Sequence of chain B:
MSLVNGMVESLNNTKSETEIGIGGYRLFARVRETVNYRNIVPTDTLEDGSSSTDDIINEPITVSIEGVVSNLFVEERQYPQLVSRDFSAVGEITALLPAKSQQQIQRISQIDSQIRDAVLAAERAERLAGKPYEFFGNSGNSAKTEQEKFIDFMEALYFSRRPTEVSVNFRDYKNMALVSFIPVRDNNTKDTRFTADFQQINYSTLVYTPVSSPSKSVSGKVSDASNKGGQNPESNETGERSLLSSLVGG

The following describes two proteins that form a bound complex.

Sequence of chain A:
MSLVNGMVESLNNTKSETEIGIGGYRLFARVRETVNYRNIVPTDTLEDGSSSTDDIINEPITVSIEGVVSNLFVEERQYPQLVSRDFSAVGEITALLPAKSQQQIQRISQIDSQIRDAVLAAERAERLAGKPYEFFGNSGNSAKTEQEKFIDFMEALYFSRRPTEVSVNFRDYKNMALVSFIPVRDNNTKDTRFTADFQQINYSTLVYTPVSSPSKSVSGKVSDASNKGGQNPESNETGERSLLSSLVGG

Residue-level contacts at the interface:
Residue R30 in chain A is in contact with residue N187 in chain B (closest heavy-atom distance 3.4 Å).
Residue T53 in chain A is in contact with residue R162 in chain B (closest heavy-atom distance 3.4 Å).
Residue L3 in chain A is in contact with residue S160 in chain B (closest heavy-atom distance 3.0 Å).
Residue F170 in chain A is in contact with residue Q147 in chain B (closest heavy-atom distance 3.3 Å).
Residue L46 in chain A contacts residue N202 in chain B (closest heavy-atom distance 3.5 Å).
Residue N39 in chain A contacts residue L178 in chain B (closest heavy-atom distance 2.7 Å).
Residue V35 in chain A is in contact with residue I182 in chain B (closest heavy-atom distance 3.5 Å).
Residue L3 in chain A contacts residue F135 in chain B (closest heavy-atom distance 3.6 Å).
Residue V41 in chain A contacts residue Q199 in chain B (closest heavy-atom distance 3.5 Å).
Residue Y37 in chain A is in contact with residue F181 in chain B (closest heavy-atom distance 2.8 Å).
Residue F170 in chain A is in contact with residue E148 in chain B (closest heavy-atom distance 2.7 Å).
Residue N169 in chain A is in contact with residue R185 in chain B (closest heavy-atom distance 2.7 Å).
Residue R38 in chain A interacts with residue V179 in chain B (closest heavy-atom distance 3.5 Å).
Residue E59 in chain A is in contact with residue Y158 in chain B (closest heavy-atom distance 2.8 Å).
Residue R38 in chain A is in contact with residue Y158 in chain B (closest heavy-atom distance 3.0 Å).
Residue L46 in chain A interacts with residue I201 in chain B (closest heavy-atom distance 3.7 Å).
Residue Y37 in chain A is in contact with residue E155 in chain B (closest heavy-atom distance 2.5 Å).
Residue Y173 in chain A is in contact with residue E155 in chain B (closest heavy-atom distance 2.6 Å).
Residue G6 in chain A interacts with residue A156 in chain B (closest heavy-atom distance 3.3 Å).
Residue G49 in chain A is in contact with residue S204 in chain B (closest heavy-atom distance 3.6 Å).
Residue L11 in chain A interacts with residue K144 in chain B (closest heavy-atom distance 3.2 Å).
Residue L3 in chain A is in contact with residue F136 in chain B (closest heavy-atom distance 3.7 Å).
Residue M7 in chain A interacts with residue F136 in chain B (closest heavy-atom distance 3.2 Å).
Residue R171 in chain A interacts with residue D152 in chain B (closest heavy-atom distance 3.1 Å).
Residue V35 in chain A is in contact with residue P183 in chain B (closest heavy-atom distance 3.3 Å).
Residue I61 in chain A is in contact with residue F159 in chain B (closest heavy-atom distance 3.7 Å).
Residue Y37 in chain A interacts with residue Y158 in chain B (closest heavy-atom distance 3.6 Å).
Residue E33 in chain A is in contact with residue R185 in chain B (closest heavy-atom distance 3.1 Å).
Residue N58 in chain A interacts with residue F159 in chain B (closest heavy-atom distance 3.4 Å).
Residue L46 in chain A interacts with residue Y203 in chain B (closest heavy-atom distance 3.2 Å).
Residue N39 in chain A is in contact with residue Y158 in chain B (closest heavy-atom distance 3.4 Å).
Residue V4 in chain A is in contact with residue F135 in chain B (closest heavy-atom distance 3.7 Å).
Residue M1 in chain A interacts with residue R162 in chain B (closest heavy-atom distance 3.3 Å).
Residue N39 in chain A contacts residue V179 in chain B (closest heavy-atom distance 3.0 Å).
Residue R32 in chain A is in contact with residue D186 in chain B (closest heavy-atom distance 3.0 Å).
Residue M7 in chain A is in contact with residue A156 in chain B (closest heavy-atom distance 3.5 Å).
Residue L3 in chain A interacts with residue A125 in chain B (closest heavy-atom distance 3.7 Å).
Residue N58 in chain A interacts with residue R161 in chain B (closest heavy-atom distance 3.7 Å).
Residue S2 in chain A contacts residue S160 in chain B (closest heavy-atom distance 3.2 Å).
Residue I56 in chain A is in contact with residue R161 in chain B (closest heavy-atom distance 3.2 Å).
Residue V41 in chain A is in contact with residue V179 in chain B (closest heavy-atom distance 3.7 Å).
Residue E9 in chain A is in contact with residue F159 in chain B (closest heavy-atom distance 2.8 Å).
Residue N58 in chain A is in contact with residue Y158 in chain B (closest heavy-atom distance 2.4 Å).
Residue D48 in chain A interacts with residue Y203 in chain B (closest heavy-atom distance 3.4 Å).
Residue Y37 in chain A contacts residue S180 in chain B (closest heavy-atom distance 3.4 Å).
Residue M1 in chain A interacts with residue R161 in chain B (closest heavy-atom distance 3.0 Å).
Residue V31 in chain A interacts with residue N187 in chain B (closest heavy-atom distance 3.0 Å).
Residue V31 in chain A contacts residue D186 in chain B (closest heavy-atom distance 3.7 Å).
Residue E47 in chain A is in contact with residue S204 in chain B (closest heavy-atom distance 3.4 Å).
Residue I56 in chain A contacts residue A177 in chain B (closest heavy-atom distance 3.5 Å).
Residue I56 in chain A is in contact with residue P163 in chain B (closest heavy-atom distance 3.7 Å).
Residue S10 in chain A contacts residue E155 in chain B (closest heavy-atom distance 3.8 Å).
Residue T34 in chain A is in contact with residue V184 in chain B (closest heavy-atom distance 3.5 Å).
Residue V41 in chain A is in contact with residue A177 in chain B (closest heavy-atom distance 3.6 Å).
Residue D48 in chain A contacts residue S204 in chain B (closest heavy-atom distance 3.5 Å).
Residue R171 in chain A interacts with residue E155 in chain B (closest heavy-atom distance 2.8 Å).
Residue T34 in chain A interacts with residue P183 in chain B (closest heavy-atom distance 3.4 Å).
Residue S10 in chain A contacts residue A156 in chain B (closest heavy-atom distance 3.5 Å).
Residue T45 in chain A interacts with residue N202 in chain B (closest heavy-atom distance 3.2 Å).
Residue V35 in chain A interacts with residue F181 in chain B (closest heavy-atom distance 3.8 Å).